Sequence of the second protein:
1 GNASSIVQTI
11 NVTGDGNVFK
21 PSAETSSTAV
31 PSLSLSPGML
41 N

These two protein chains interact to form a complex.

Residue-level contacts at the interface:
Residue P162 in the first protein contacts residue A23 in the second protein (closest heavy-atom distance 3.2 Å).
Residue P230 in the first protein is in contact with residue A23 in the second protein (closest heavy-atom distance 3.9 Å).
Residue G204 in the first protein interacts with residue K20 in the second protein (closest heavy-atom distance 2.5 Å).
Residue V215 in the first protein is in contact with residue V18 in the second protein (closest heavy-atom distance 3.6 Å).
Residue N68 in the first protein interacts with residue S34 in the second protein (closest heavy-atom distance 3.4 Å).
Residue N221 in the first protein is in contact with residue S27 in the second protein (closest heavy-atom distance 4.0 Å).
Residue N202 in the first protein contacts residue S27 in the second protein (closest heavy-atom distance 3.9 Å).
Residue A65 in the first protein contacts residue L40 in the second protein (closest heavy-atom distance 3.6 Å).
Residue N160 in the first protein contacts residue S26 in the second protein (closest heavy-atom distance 3.1 Å).
Residue A75 in the first protein is in contact with residue V30 in the second protein (closest heavy-atom distance 3.5 Å).
Residue V210 in the first protein is in contact with residue T9 in the second protein (closest heavy-atom distance 3.2 Å).
Residue I205 in the first protein contacts residue F19 in the second protein (closest heavy-atom distance 3.3 Å).
Residue I205 in the first protein contacts residue V18 in the second protein (closest heavy-atom distance 3.4 Å).
Residue A225 in the first protein contacts residue E24 in the second protein (closest heavy-atom distance 3.5 Å).
Residue S167 in the first protein interacts with residue F19 in the second protein (closest heavy-atom distance 3.2 Å).
Residue M208 in the first protein contacts residue N17 in the second protein (closest heavy-atom distance 3.1 Å).
Residue S211 in the first protein is in contact with residue Q8 in the second protein (closest heavy-atom distance 3.7 Å).
Residue S167 in the first protein contacts residue K20 in the second protein (closest heavy-atom distance 3.5 Å).
Residue V166 in the first protein is in contact with residue K20 in the second protein (closest heavy-atom distance 3.2 Å).
Residue E165 in the first protein contacts residue S22 in the second protein (closest heavy-atom distance 3.8 Å).
Residue Q171 in the first protein contacts residue D15 in the second protein (closest heavy-atom distance 3.2 Å).
Residue V161 in the first protein is in contact with residue S22 in the second protein (closest heavy-atom distance 3.8 Å).
Residue G204 in the first protein contacts residue F19 in the second protein (closest heavy-atom distance 3.3 Å).
Residue M208 in the first protein is in contact with residue I10 in the second protein (closest heavy-atom distance 3.3 Å).
Residue V166 in the first protein interacts with residue P21 in the second protein (closest heavy-atom distance 2.8 Å).
Residue F78 in the first protein is in contact with residue A29 in the second protein (closest heavy-atom distance 3.9 Å).
Residue V161 in the first protein contacts residue P21 in the second protein (closest heavy-atom distance 3.8 Å).
Residue C168 in the first protein contacts residue F19 in the second protein (closest heavy-atom distance 3.2 Å).
Residue R201 in the first protein interacts with residue T28 in the second protein (closest heavy-atom distance 3.6 Å).
Residue E165 in the first protein is in contact with residue P21 in the second protein (closest heavy-atom distance 3.3 Å).
Residue N160 in the first protein interacts with residue S27 in the second protein (closest heavy-atom distance 2.8 Å).
Residue M170 in the first protein interacts with residue V18 in the second protein (closest heavy-atom distance 3.5 Å).
Residue L228 in the first protein interacts with residue S26 in the second protein (closest heavy-atom distance 3.6 Å).
Residue N221 in the first protein is in contact with residue T28 in the second protein (closest heavy-atom distance 2.1 Å).
Residue G204 in the first protein interacts with residue T25 in the second protein (closest heavy-atom distance 3.3 Å).
Residue G203 in the first protein is in contact with residue T25 in the second protein (closest heavy-atom distance 3.6 Å).
Residue Q206 in the first protein contacts residue N17 in the second protein (closest heavy-atom distance 3.9 Å).
Residue N202 in the first protein is in contact with residue T25 in the second protein (closest heavy-atom distance 3.7 Å).
Residue M170 in the first protein contacts residue F19 in the second protein (closest heavy-atom distance 3.4 Å).
Residue G164 in the first protein contacts residue A23 in the second protein (closest heavy-atom distance 3.0 Å).
Residue Q171 in the first protein is in contact with residue T13 in the second protein (closest heavy-atom distance 3.7 Å).
Residue V161 in the first protein contacts residue A23 in the second protein (closest heavy-atom distance 3.6 Å).
Residue G164 in the first protein is in contact with residue S22 in the second protein (closest heavy-atom distance 3.5 Å).
Residue K192 in the first protein contacts residue T9 in the second protein (closest heavy-atom distance 3.1 Å).
Residue W207 in the first protein contacts residue V12 in the second protein (closest heavy-atom distance 3.4 Å).
Residue L157 in the first protein interacts with residue F19 in the second protein (closest heavy-atom distance 4.0 Å).
Residue G204 in the first protein is in contact with residue P21 in the second protein (closest heavy-atom distance 3.9 Å).
Residue W207 in the first protein interacts with residue N17 in the second protein (closest heavy-atom distance 3.0 Å).
Residue Q171 in the first protein contacts residue G14 in the second protein (closest heavy-atom distance 2.6 Å).
Residue H64 in the first protein is in contact with residue M39 in the second protein (closest heavy-atom distance 3.2 Å).
Residue M208 in the first protein contacts residue G16 in the second protein (closest heavy-atom distance 3.3 Å).
Residue G204 in the first protein contacts residue V18 in the second protein (closest heavy-atom distance 3.9 Å).
Residue Q206 in the first protein contacts residue V18 in the second protein (closest heavy-atom distance 2.9 Å).
Residue N160 in the first protein interacts with residue T25 in the second protein (closest heavy-atom distance 3.6 Å).
Residue T62 in the first protein contacts residue N41 in the second protein (closest heavy-atom distance 3.3 Å).
Residue N68 in the first protein interacts with residue L33 in the second protein (closest heavy-atom distance 3.8 Å).
Residue R201 in the first protein is in contact with residue S27 in the second protein (closest heavy-atom distance 3.3 Å).
Residue A225 in the first protein is in contact with residue S26 in the second protein (closest heavy-atom distance 3.4 Å).
Residue M170 in the first protein is in contact with residue N17 in the second protein (closest heavy-atom distance 3.3 Å).
Residue H64 in the first protein contacts residue S34 in the second protein (closest heavy-atom distance 3.5 Å).

Sequence of the first protein:
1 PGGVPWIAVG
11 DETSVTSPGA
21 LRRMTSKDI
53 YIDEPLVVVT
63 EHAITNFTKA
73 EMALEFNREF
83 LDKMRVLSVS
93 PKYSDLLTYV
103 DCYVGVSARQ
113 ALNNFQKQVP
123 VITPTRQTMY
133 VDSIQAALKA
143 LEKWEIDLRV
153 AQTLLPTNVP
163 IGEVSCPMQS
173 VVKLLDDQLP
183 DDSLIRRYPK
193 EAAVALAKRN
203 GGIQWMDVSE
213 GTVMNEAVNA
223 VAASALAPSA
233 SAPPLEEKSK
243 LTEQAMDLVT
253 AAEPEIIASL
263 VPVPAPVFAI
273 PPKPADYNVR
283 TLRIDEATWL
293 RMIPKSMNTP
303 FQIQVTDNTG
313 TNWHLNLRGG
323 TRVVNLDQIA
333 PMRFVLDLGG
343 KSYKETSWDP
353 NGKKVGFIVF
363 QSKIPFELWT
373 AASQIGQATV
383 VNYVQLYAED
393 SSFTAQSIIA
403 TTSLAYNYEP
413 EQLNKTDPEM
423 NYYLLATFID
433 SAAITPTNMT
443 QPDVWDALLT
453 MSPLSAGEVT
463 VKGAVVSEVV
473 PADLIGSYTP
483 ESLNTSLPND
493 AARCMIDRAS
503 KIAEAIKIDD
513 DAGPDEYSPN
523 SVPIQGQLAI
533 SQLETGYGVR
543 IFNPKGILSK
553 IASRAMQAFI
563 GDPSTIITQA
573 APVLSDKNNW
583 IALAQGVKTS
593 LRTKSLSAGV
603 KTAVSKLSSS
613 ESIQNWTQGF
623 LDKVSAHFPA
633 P